Contacts between the two chains:
Residue K216 in the second protein interacts with residue E26 in the first protein (closest heavy-atom distance 3.1 Å).
Residue V220 in the second protein contacts residue V21 in the first protein (closest heavy-atom distance 3.7 Å).
Residue S209 in the second protein is in contact with residue E26 in the first protein (closest heavy-atom distance 3.2 Å).
Residue K202 in the second protein interacts with residue N36 in the first protein (closest heavy-atom distance 2.7 Å).
Residue N238 in the second protein interacts with residue I13 in the first protein (closest heavy-atom distance 4.0 Å).
Residue A213 in the second protein contacts residue E26 in the first protein (closest heavy-atom distance 3.8 Å).
Residue Q195 in the second protein contacts residue I42 in the first protein (closest heavy-atom distance 3.8 Å).
Residue L217 in the second protein interacts with residue I23 in the first protein (closest heavy-atom distance 3.9 Å).
Residue Q195 in the second protein contacts residue L41 in the first protein (closest heavy-atom distance 2.9 Å).
Residue K202 in the second protein is in contact with residue S40 in the first protein (closest heavy-atom distance 3.1 Å).
Residue L191 in the second protein contacts residue I42 in the first protein (closest heavy-atom distance 4.0 Å).
Residue K216 in the second protein contacts residue I23 in the first protein (closest heavy-atom distance 3.7 Å).
Residue L231 in the second protein contacts residue I13 in the first protein (closest heavy-atom distance 3.7 Å).
Residue I192 in the second protein interacts with residue L44 in the first protein (closest heavy-atom distance 4.3 Å).
Residue T210 in the second protein interacts with residue L30 in the first protein (closest heavy-atom distance 3.5 Å).
Residue A199 in the second protein interacts with residue L37 in the first protein (closest heavy-atom distance 4.0 Å).
Residue S206 in the second protein is in contact with residue V33 in the first protein (closest heavy-atom distance 4.1 Å).
Residue S198 in the second protein contacts residue S40 in the first protein (closest heavy-atom distance 2.8 Å).
Residue A227 in the second protein contacts residue N17 in the first protein (closest heavy-atom distance 3.8 Å).
Residue R252 in the second protein contacts residue S5 in the first protein (closest heavy-atom distance 3.5 Å).
Residue N238 in the second protein interacts with residue L10 in the first protein (closest heavy-atom distance 4.0 Å).
Residue T230 in the second protein interacts with residue I16 in the first protein (closest heavy-atom distance 3.9 Å).
Residue D205 in the second protein is in contact with residue R29 in the first protein (closest heavy-atom distance 2.9 Å).
Residue Q234 in the second protein is in contact with residue D12 in the first protein (closest heavy-atom distance 3.5 Å).
Residue L235 in the second protein contacts residue I13 in the first protein (closest heavy-atom distance 4.3 Å).
Residue A213 in the second protein contacts residue I23 in the first protein (closest heavy-atom distance 3.9 Å).
Residue K216 in the second protein interacts with residue N22 in the first protein (closest heavy-atom distance 4.1 Å).
Residue A227 in the second protein interacts with residue I16 in the first protein (closest heavy-atom distance 3.5 Å).
Residue A199 in the second protein interacts with residue S40 in the first protein (closest heavy-atom distance 3.7 Å).
Residue N224 in the second protein is in contact with residue A18 in the first protein (closest heavy-atom distance 4.0 Å).
Residue V220 in the second protein interacts with residue S19 in the first protein (closest heavy-atom distance 3.8 Å).
Residue Q195 in the second protein is in contact with residue E39 in the first protein (closest heavy-atom distance 3.3 Å).
Residue I192 in the second protein contacts residue I42 in the first protein (closest heavy-atom distance 3.7 Å).
Residue K216 in the second protein contacts residue V21 in the first protein (closest heavy-atom distance 4.1 Å).
Residue S209 in the second protein contacts residue L30 in the first protein (closest heavy-atom distance 4.5 Å).
Residue S212 in the second protein contacts residue E26 in the first protein (closest heavy-atom distance 2.4 Å).
Residue S209 in the second protein contacts residue R29 in the first protein (closest heavy-atom distance 3.2 Å).
Residue L217 in the second protein is in contact with residue V21 in the first protein (closest heavy-atom distance 4.0 Å).
Residue Q223 in the second protein interacts with residue S19 in the first protein (closest heavy-atom distance 2.7 Å).
Residue R252 in the second protein interacts with residue H3 in the first protein (closest heavy-atom distance 3.1 Å).
Residue K202 in the second protein interacts with residue V33 in the first protein (closest heavy-atom distance 3.4 Å).
Residue L231 in the second protein interacts with residue I16 in the first protein (closest heavy-atom distance 3.7 Å).
Residue N188 in the second protein is in contact with residue L44 in the first protein (closest heavy-atom distance 3.6 Å).
Residue V220 in the second protein is in contact with residue F20 in the first protein (closest heavy-atom distance 3.6 Å).
Residue K216 in the second protein contacts residue K25 in the first protein (closest heavy-atom distance 4.5 Å).
Residue V245 in the second protein is in contact with residue V8 in the first protein (closest heavy-atom distance 3.7 Å).
Residue N224 in the second protein is in contact with residue S19 in the first protein (closest heavy-atom distance 3.3 Å).
Residue R252 in the second protein is in contact with residue T4 in the first protein (closest heavy-atom distance 3.6 Å).
Residue L191 in the second protein interacts with residue L44 in the first protein (closest heavy-atom distance 4.1 Å).
Residue I242 in the second protein contacts residue L10 in the first protein (closest heavy-atom distance 3.9 Å).
Residue Q234 in the second protein contacts residue G11 in the first protein (closest heavy-atom distance 3.8 Å).
Residue Q234 in the second protein contacts residue I13 in the first protein (closest heavy-atom distance 3.6 Å).
Residue L191 in the second protein contacts residue D43 in the first protein (closest heavy-atom distance 3.8 Å).
Residue K202 in the second protein contacts residue L37 in the first protein (closest heavy-atom distance 4.0 Å).
Residue A241 in the second protein interacts with residue L10 in the first protein (closest heavy-atom distance 4.5 Å).
Residue I203 in the second protein interacts with residue L37 in the first protein (closest heavy-atom distance 4.4 Å).
Residue K202 in the second protein interacts with residue E39 in the first protein (closest heavy-atom distance 3.9 Å).
Residue Q195 in the second protein contacts residue S40 in the first protein (closest heavy-atom distance 3.3 Å).
Residue S206 in the second protein is in contact with residue L30 in the first protein (closest heavy-atom distance 3.5 Å).
Residue N238 in the second protein contacts residue G11 in the first protein (closest heavy-atom distance 2.9 Å).

Sequence of the second protein:
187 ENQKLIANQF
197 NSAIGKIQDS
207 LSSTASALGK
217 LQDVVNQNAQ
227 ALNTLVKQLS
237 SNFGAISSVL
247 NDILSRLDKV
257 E

This data describes a binding interaction between two proteins.

Sequence of the first protein:
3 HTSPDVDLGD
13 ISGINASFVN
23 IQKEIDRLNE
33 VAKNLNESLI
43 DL